Sequence of chain A:
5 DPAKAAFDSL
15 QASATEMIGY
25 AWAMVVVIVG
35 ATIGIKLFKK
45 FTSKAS

Residue-level contacts at the interface:
Residue T46 in chain B contacts residue L14 in chain A (closest heavy-atom distance 4.0 Å).
Residue T46 in chain B is in contact with residue F11 in chain A (closest heavy-atom distance 3.7 Å).
Residue F42 in chain B interacts with residue A7 in chain A (closest heavy-atom distance 4.5 Å).
Residue F42 in chain B interacts with residue F11 in chain A (closest heavy-atom distance 3.9 Å).
Residue F42 in chain B is in contact with residue A10 in chain A (closest heavy-atom distance 3.6 Å).
Residue F42 in chain B interacts with residue L14 in chain A (closest heavy-atom distance 4.4 Å).
Residue F45 in chain B contacts residue F11 in chain A (closest heavy-atom distance 4.3 Å).

Sequence of chain B:
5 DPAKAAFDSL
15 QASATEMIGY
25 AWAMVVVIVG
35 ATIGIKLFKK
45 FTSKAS

This data describes a binding interaction between two proteins.